Sequence of chain A:
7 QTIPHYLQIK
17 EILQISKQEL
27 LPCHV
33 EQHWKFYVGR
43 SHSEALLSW

This data describes a binding interaction between two proteins.

Contacts between the two chains:
Residue Q7 in chain B contacts residue Y39 in chain A (closest heavy-atom distance 3.2 Å).
Residue K16 in chain B contacts residue Q24 in chain A (closest heavy-atom distance 3.1 Å).
Residue T8 in chain B interacts with residue W51 in chain A (closest heavy-atom distance 3.2 Å).

Sequence of chain B:
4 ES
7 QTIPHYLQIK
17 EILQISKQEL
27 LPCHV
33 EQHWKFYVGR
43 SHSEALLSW